Contacts between the two chains:
Residue F470 in chain A is in contact with residue Y455 in chain B (closest heavy-atom distance 3.7 Å).
Residue L488 in chain A interacts with residue V432 in chain B (closest heavy-atom distance 4.0 Å).
Residue R469 in chain A interacts with residue Q451 in chain B (closest heavy-atom distance 3.9 Å).
Residue V476 in chain A interacts with residue W439 in chain B (closest heavy-atom distance 3.0 Å).
Residue A484 in chain A is in contact with residue V432 in chain B (closest heavy-atom distance 3.4 Å).
Residue M544 in chain A contacts residue M549 in chain B (closest heavy-atom distance 3.3 Å).
Residue M544 in chain A interacts with residue M462 in chain B (closest heavy-atom distance 3.7 Å).
Residue L548 in chain A interacts with residue Y455 in chain B (closest heavy-atom distance 3.4 Å).
Residue M511 in chain A interacts with residue M511 in chain B (closest heavy-atom distance 3.2 Å).
Residue A547 in chain A interacts with residue M549 in chain B (closest heavy-atom distance 3.9 Å).
Residue F522 in chain A interacts with residue K425 in chain B (closest heavy-atom distance 3.5 Å).
Residue G510 in chain A contacts residue M511 in chain B (closest heavy-atom distance 3.2 Å).
Residue T487 in chain A contacts residue A342 in chain B (closest heavy-atom distance 3.5 Å).
Residue A547 in chain A interacts with residue V553 in chain B (closest heavy-atom distance 3.9 Å).
Residue F477 in chain A contacts residue T440 in chain B (closest heavy-atom distance 3.4 Å).
Residue L548 in chain A contacts residue V553 in chain B (closest heavy-atom distance 3.9 Å).
Residue M544 in chain A interacts with residue I459 in chain B (closest heavy-atom distance 3.3 Å).
Residue G510 in chain A interacts with residue G510 in chain B (closest heavy-atom distance 3.7 Å).
Residue F479 in chain A contacts residue W439 in chain B (closest heavy-atom distance 3.5 Å).
Residue R469 in chain A contacts residue Y455 in chain B (closest heavy-atom distance 3.7 Å).
Residue A547 in chain A interacts with residue G550 in chain B (closest heavy-atom distance 3.8 Å).
Residue T483 in chain A is in contact with residue L435 in chain B (closest heavy-atom distance 3.4 Å).
Residue G510 in chain A is in contact with residue I509 in chain B (closest heavy-atom distance 3.9 Å).
Residue Y538 in chain A contacts residue T508 in chain B (closest heavy-atom distance 3.5 Å).
Residue V473 in chain A contacts residue Y455 in chain B (closest heavy-atom distance 3.8 Å).
Residue L488 in chain A contacts residue V428 in chain B (closest heavy-atom distance 3.9 Å).
Residue N495 in chain A interacts with residue Y343 in chain B (closest heavy-atom distance 3.8 Å).
Residue L514 in chain A contacts residue F505 in chain B (closest heavy-atom distance 3.9 Å).
Residue I528 in chain A interacts with residue F433 in chain B (closest heavy-atom distance 3.9 Å).
Residue D521 in chain A contacts residue K425 in chain B (closest heavy-atom distance 2.6 Å).
Residue V486 in chain A contacts residue Y343 in chain B (closest heavy-atom distance 3.9 Å).
Residue V525 in chain A interacts with residue F433 in chain B (closest heavy-atom distance 3.6 Å).
Residue E490 in chain A is in contact with residue V347 in chain B (closest heavy-atom distance 3.4 Å).
Residue V473 in chain A contacts residue L443 in chain B (closest heavy-atom distance 3.7 Å).
Residue L529 in chain A contacts residue V432 in chain B (closest heavy-atom distance 3.6 Å).
Residue G512 in chain A contacts residue M511 in chain B (closest heavy-atom distance 3.2 Å).
Residue I527 in chain A interacts with residue Y498 in chain B (closest heavy-atom distance 3.5 Å).
Residue L529 in chain A is in contact with residue F433 in chain B (closest heavy-atom distance 3.9 Å).
Residue Q543 in chain A is in contact with residue M549 in chain B (closest heavy-atom distance 3.7 Å).
Residue F522 in chain A interacts with residue E426 in chain B (closest heavy-atom distance 3.5 Å).
Residue F477 in chain A contacts residue L443 in chain B (closest heavy-atom distance 3.6 Å).
Residue L497 in chain A is in contact with residue Y343 in chain B (closest heavy-atom distance 3.9 Å).
Residue A484 in chain A interacts with residue L435 in chain B (closest heavy-atom distance 3.8 Å).
Residue L541 in chain A contacts residue I459 in chain B (closest heavy-atom distance 3.9 Å).
Residue Q543 in chain A contacts residue L545 in chain B (closest heavy-atom distance 3.1 Å).
Residue T487 in chain A is in contact with residue M431 in chain B (closest heavy-atom distance 3.4 Å).
Residue R469 in chain A contacts residue M452 in chain B (closest heavy-atom distance 3.5 Å).
Residue V525 in chain A interacts with residue A429 in chain B (closest heavy-atom distance 3.8 Å).
Residue L531 in chain A is in contact with residue F505 in chain B (closest heavy-atom distance 3.7 Å).
Residue G480 in chain A interacts with residue W439 in chain B (closest heavy-atom distance 3.3 Å).
Residue L540 in chain A interacts with residue M549 in chain B (closest heavy-atom distance 3.5 Å).
Residue T483 in chain A is in contact with residue T339 in chain B (closest heavy-atom distance 3.7 Å).
Residue T487 in chain A contacts residue V432 in chain B (closest heavy-atom distance 3.5 Å).
Residue T483 in chain A interacts with residue W439 in chain B (closest heavy-atom distance 3.7 Å).
Residue Q543 in chain A is in contact with residue I546 in chain B (closest heavy-atom distance 3.6 Å).
Residue Q543 in chain A interacts with residue L542 in chain B (closest heavy-atom distance 3.3 Å).
Residue E551 in chain A is in contact with residue N554 in chain B (closest heavy-atom distance 3.2 Å).
Residue L540 in chain A interacts with residue I463 in chain B (closest heavy-atom distance 3.3 Å).
Residue G512 in chain A is in contact with residue I509 in chain B (closest heavy-atom distance 3.6 Å).
Residue Y538 in chain A interacts with residue I509 in chain B (closest heavy-atom distance 3.5 Å).

This data describes a binding interaction between two proteins.

Sequence of chain B:
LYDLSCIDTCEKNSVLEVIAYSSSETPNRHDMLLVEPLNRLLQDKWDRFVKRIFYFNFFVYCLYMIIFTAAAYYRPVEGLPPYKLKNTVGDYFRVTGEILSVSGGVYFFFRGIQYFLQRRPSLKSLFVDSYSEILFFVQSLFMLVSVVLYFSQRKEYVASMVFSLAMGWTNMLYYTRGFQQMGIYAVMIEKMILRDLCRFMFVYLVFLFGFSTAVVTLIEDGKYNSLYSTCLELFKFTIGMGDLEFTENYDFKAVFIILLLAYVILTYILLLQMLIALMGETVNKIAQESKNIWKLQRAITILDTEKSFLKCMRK

Sequence of chain A:
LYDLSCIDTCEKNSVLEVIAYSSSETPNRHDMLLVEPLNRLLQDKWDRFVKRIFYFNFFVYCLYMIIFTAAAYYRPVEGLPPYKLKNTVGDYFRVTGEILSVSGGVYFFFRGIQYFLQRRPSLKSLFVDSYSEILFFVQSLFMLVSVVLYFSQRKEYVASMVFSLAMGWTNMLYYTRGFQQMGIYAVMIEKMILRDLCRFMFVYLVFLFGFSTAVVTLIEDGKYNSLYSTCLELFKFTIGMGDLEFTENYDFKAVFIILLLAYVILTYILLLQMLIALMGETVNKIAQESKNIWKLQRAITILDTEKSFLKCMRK